Sequence of protein 2:
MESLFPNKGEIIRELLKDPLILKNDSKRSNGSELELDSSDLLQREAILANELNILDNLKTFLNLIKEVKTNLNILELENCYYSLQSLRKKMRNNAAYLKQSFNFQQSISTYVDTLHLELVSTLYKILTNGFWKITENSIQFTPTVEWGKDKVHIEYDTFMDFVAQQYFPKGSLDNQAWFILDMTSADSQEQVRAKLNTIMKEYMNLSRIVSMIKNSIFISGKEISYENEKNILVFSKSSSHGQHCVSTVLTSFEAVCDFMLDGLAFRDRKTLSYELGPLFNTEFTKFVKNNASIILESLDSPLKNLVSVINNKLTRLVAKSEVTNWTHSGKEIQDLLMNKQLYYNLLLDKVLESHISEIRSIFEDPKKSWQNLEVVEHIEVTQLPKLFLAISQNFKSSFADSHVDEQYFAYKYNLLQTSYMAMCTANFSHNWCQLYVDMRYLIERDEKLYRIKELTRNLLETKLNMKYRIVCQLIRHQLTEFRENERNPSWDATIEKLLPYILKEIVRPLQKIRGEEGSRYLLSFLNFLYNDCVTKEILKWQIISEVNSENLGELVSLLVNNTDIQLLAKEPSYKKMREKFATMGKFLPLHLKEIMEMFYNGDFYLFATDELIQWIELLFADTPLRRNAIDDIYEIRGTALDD

Sequence of protein 1:
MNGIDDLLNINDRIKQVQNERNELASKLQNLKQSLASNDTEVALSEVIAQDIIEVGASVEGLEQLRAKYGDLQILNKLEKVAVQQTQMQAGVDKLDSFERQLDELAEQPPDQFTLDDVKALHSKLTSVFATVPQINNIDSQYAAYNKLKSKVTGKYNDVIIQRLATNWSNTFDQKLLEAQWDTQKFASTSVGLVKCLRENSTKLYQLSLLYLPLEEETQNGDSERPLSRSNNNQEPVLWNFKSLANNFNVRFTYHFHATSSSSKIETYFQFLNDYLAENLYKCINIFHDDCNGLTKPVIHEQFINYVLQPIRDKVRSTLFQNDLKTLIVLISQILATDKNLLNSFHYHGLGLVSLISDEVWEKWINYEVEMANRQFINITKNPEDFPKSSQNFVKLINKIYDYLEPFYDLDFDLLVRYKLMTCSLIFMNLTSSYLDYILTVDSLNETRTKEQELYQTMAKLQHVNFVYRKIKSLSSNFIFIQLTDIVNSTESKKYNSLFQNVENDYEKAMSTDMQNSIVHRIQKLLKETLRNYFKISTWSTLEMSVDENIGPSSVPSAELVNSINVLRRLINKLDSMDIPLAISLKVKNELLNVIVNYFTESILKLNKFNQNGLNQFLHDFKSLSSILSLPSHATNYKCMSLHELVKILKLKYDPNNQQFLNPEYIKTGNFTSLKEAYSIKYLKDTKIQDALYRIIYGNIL

Interface contacts:
Residue S37 in protein 1 is in contact with residue R57 in protein 2 (closest heavy-atom distance 2.9 Å).
Residue E20 in protein 1 interacts with residue R73 in protein 2 (closest heavy-atom distance 2.8 Å).
Residue A49 in protein 1 contacts residue I40 in protein 2 (closest heavy-atom distance 3.6 Å).
Residue Q141 in protein 1 interacts with residue M30 in protein 2 (closest heavy-atom distance 3.3 Å).
Residue E46 in protein 1 is in contact with residue K37 in protein 2 (closest heavy-atom distance 3.2 Å).
Residue S37 in protein 1 interacts with residue N53 in protein 2 (closest heavy-atom distance 2.4 Å).
Residue N30 in protein 1 is in contact with residue N53 in protein 2 (closest heavy-atom distance 3.3 Å).
Residue G56 in protein 1 is in contact with residue F34 in protein 2 (closest heavy-atom distance 3.0 Å).
Residue I74 in protein 1 contacts residue F34 in protein 2 (closest heavy-atom distance 3.4 Å).
Residue N11 in protein 1 interacts with residue L91 in protein 2 (closest heavy-atom distance 3.6 Å).
Residue L7 in protein 1 is in contact with residue L91 in protein 2 (closest heavy-atom distance 3.1 Å).
Residue I48 in protein 1 contacts residue I50 in protein 2 (closest heavy-atom distance 3.4 Å).
Residue R21 in protein 1 interacts with residue A78 in protein 2 (closest heavy-atom distance 3.4 Å).
Residue L7 in protein 1 is in contact with residue F133 in protein 2 (closest heavy-atom distance 3.4 Å).
Residue Q18 in protein 1 is in contact with residue L81 in protein 2 (closest heavy-atom distance 3.5 Å).
Residue Q33 in protein 1 contacts residue N53 in protein 2 (closest heavy-atom distance 3.5 Å).
Residue L8 in protein 1 contacts residue L91 in protein 2 (closest heavy-atom distance 3.6 Å).
Residue A49 in protein 1 interacts with residue L44 in protein 2 (closest heavy-atom distance 3.5 Å).
Residue I48 in protein 1 interacts with residue L44 in protein 2 (closest heavy-atom distance 3.6 Å).
Residue V59 in protein 1 contacts residue E31 in protein 2 (closest heavy-atom distance 3.3 Å).
Residue A57 in protein 1 contacts residue F34 in protein 2 (closest heavy-atom distance 3.5 Å).
Residue L28 in protein 1 contacts residue E74 in protein 2 (closest heavy-atom distance 3.2 Å).
Residue A57 in protein 1 is in contact with residue S32 in protein 2 (closest heavy-atom distance 3.0 Å).
Residue V17 in protein 1 contacts residue E80 in protein 2 (closest heavy-atom distance 3.2 Å).
Residue M1 in protein 1 is in contact with residue F133 in protein 2 (closest heavy-atom distance 3.4 Å).
Residue V17 in protein 1 contacts residue L84 in protein 2 (closest heavy-atom distance 3.4 Å).
Residue S34 in protein 1 interacts with residue K56 in protein 2 (closest heavy-atom distance 3.3 Å).
Residue N2 in protein 1 contacts residue N132 in protein 2 (closest heavy-atom distance 3.2 Å).
Residue V17 in protein 1 is in contact with residue L77 in protein 2 (closest heavy-atom distance 3.4 Å).
Residue R13 in protein 1 contacts residue L84 in protein 2 (closest heavy-atom distance 3.6 Å).
Residue L31 in protein 1 interacts with residue L70 in protein 2 (closest heavy-atom distance 3.6 Å).
Residue L7 in protein 1 contacts residue I94 in protein 2 (closest heavy-atom distance 3.4 Å).
Residue L7 in protein 1 contacts residue I137 in protein 2 (closest heavy-atom distance 3.6 Å).
Residue L72 in protein 1 interacts with residue E43 in protein 2 (closest heavy-atom distance 3.2 Å).
Residue L31 in protein 1 is in contact with residue S67 in protein 2 (closest heavy-atom distance 3.4 Å).
Residue L24 in protein 1 contacts residue E74 in protein 2 (closest heavy-atom distance 3.2 Å).
Residue I14 in protein 1 interacts with residue L84 in protein 2 (closest heavy-atom distance 3.2 Å).
Residue N11 in protein 1 contacts residue K88 in protein 2 (closest heavy-atom distance 3.1 Å).
Residue I14 in protein 1 is in contact with residue L81 in protein 2 (closest heavy-atom distance 3.4 Å).
Residue I14 in protein 1 contacts residue D85 in protein 2 (closest heavy-atom distance 3.4 Å).
Residue S34 in protein 1 contacts residue N53 in protein 2 (closest heavy-atom distance 3.3 Å).
Residue R21 in protein 1 is in contact with residue L77 in protein 2 (closest heavy-atom distance 3.3 Å).
Residue L31 in protein 1 is in contact with residue L63 in protein 2 (closest heavy-atom distance 3.5 Å).
Residue G3 in protein 1 is in contact with residue S136 in protein 2 (closest heavy-atom distance 3.2 Å).
Residue I4 in protein 1 interacts with residue Y140 in protein 2 (closest heavy-atom distance 3.5 Å).
Residue V81 in protein 1 contacts residue E31 in protein 2 (closest heavy-atom distance 3.2 Å).
Residue N38 in protein 1 is in contact with residue R57 in protein 2 (closest heavy-atom distance 2.8 Å).
Residue E20 in protein 1 interacts with residue L77 in protein 2 (closest heavy-atom distance 3.2 Å).
Residue G3 in protein 1 is in contact with residue F133 in protein 2 (closest heavy-atom distance 3.1 Å).
Residue I14 in protein 1 contacts residue K88 in protein 2 (closest heavy-atom distance 3.3 Å).
Residue R13 in protein 1 is in contact with residue E80 in protein 2 (closest heavy-atom distance 2.9 Å).
Residue L7 in protein 1 is in contact with residue L87 in protein 2 (closest heavy-atom distance 3.2 Å).
Residue L24 in protein 1 contacts residue R73 in protein 2 (closest heavy-atom distance 3.4 Å).
Residue I10 in protein 1 contacts residue L87 in protein 2 (closest heavy-atom distance 3.3 Å).
Residue I4 in protein 1 interacts with residue S136 in protein 2 (closest heavy-atom distance 3.0 Å).
Residue S34 in protein 1 contacts residue L63 in protein 2 (closest heavy-atom distance 3.6 Å).
Residue N2 in protein 1 is in contact with residue F133 in protein 2 (closest heavy-atom distance 3.4 Å).
Residue L78 in protein 1 contacts residue E31 in protein 2 (closest heavy-atom distance 3.1 Å).
Residue I4 in protein 1 contacts residue I137 in protein 2 (closest heavy-atom distance 3.5 Å).
Residue L24 in protein 1 interacts with residue L70 in protein 2 (closest heavy-atom distance 3.3 Å).

The following describes two proteins that form a bound complex.